Sequence of protein 2:
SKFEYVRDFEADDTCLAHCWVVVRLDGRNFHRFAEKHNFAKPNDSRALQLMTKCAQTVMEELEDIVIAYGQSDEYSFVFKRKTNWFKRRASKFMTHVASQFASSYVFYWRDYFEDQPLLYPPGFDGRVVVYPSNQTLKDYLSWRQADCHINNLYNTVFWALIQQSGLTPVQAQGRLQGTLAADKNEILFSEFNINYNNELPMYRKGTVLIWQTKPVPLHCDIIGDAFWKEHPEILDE

Sequence of protein 1:
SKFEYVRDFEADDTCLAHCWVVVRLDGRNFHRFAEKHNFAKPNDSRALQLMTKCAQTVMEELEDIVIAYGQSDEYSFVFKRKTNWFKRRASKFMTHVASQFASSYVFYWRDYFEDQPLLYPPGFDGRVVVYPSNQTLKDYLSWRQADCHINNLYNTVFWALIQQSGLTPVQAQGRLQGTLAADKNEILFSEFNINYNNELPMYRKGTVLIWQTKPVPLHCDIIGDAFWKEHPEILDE

This data describes a binding interaction between two proteins.

Interface contacts:
Residue F12 in protein 2 contacts residue H21 in protein 1 (closest heavy-atom distance 3.8 Å).
Residue D15 in protein 2 interacts with residue D15 in protein 1 (closest heavy-atom distance 3.8 Å).
Residue H21 in protein 2 contacts residue F12 in protein 1 (closest heavy-atom distance 3.8 Å).
Residue A20 in protein 2 interacts with residue F12 in protein 1 (closest heavy-atom distance 3.5 Å).
Residue Y8 in protein 2 is in contact with residue H21 in protein 1 (closest heavy-atom distance 3.9 Å).
Residue F12 in protein 2 is in contact with residue L19 in protein 1 (closest heavy-atom distance 3.8 Å).
Residue L19 in protein 2 interacts with residue F12 in protein 1 (closest heavy-atom distance 3.8 Å).
Residue H21 in protein 2 contacts residue Y8 in protein 1 (closest heavy-atom distance 3.9 Å).
Residue F12 in protein 2 is in contact with residue A20 in protein 1 (closest heavy-atom distance 3.5 Å).